Contacts between the two chains:
Residue G46 in chain A interacts with residue L125 in chain B (closest heavy-atom distance 3.5 Å).
Residue A121 in chain A contacts residue I113 in chain B (closest heavy-atom distance 3.9 Å).
Residue R44 in chain A is in contact with residue E33 in chain B (closest heavy-atom distance 3.8 Å).
Residue R42 in chain A interacts with residue L125 in chain B (closest heavy-atom distance 4.2 Å).
Residue V38 in chain A contacts residue L40 in chain B (closest heavy-atom distance 2.9 Å).
Residue V35 in chain A interacts with residue R42 in chain B (closest heavy-atom distance 3.9 Å).
Residue L125 in chain A interacts with residue P106 in chain B (closest heavy-atom distance 3.5 Å).
Residue R44 in chain A is in contact with residue V35 in chain B (closest heavy-atom distance 3.8 Å).
Residue G126 in chain A contacts residue P106 in chain B (closest heavy-atom distance 3.7 Å).
Residue W109 in chain A contacts residue A120 in chain B (closest heavy-atom distance 2.8 Å).
Residue H123 in chain A contacts residue R42 in chain B (closest heavy-atom distance 2.9 Å).
Residue S48 in chain A interacts with residue L125 in chain B (closest heavy-atom distance 3.4 Å).
Residue W109 in chain A contacts residue L125 in chain B (closest heavy-atom distance 3.7 Å).
Residue A120 in chain A contacts residue I113 in chain B (closest heavy-atom distance 3.4 Å).
Residue R44 in chain A interacts with residue K59 in chain B (closest heavy-atom distance 4.2 Å).
Residue F127 in chain A contacts residue S47 in chain B (closest heavy-atom distance 4.3 Å).
Residue R42 in chain A interacts with residue G124 in chain B (closest heavy-atom distance 3.0 Å).
Residue R39 in chain A is in contact with residue R39 in chain B (closest heavy-atom distance 4.3 Å).
Residue R42 in chain A is in contact with residue H123 in chain B (closest heavy-atom distance 2.9 Å).
Residue L125 in chain A is in contact with residue S105 in chain B (closest heavy-atom distance 3.5 Å).
Residue D110 in chain A is in contact with residue A121 in chain B (closest heavy-atom distance 4.4 Å).
Residue T41 in chain A is in contact with residue D37 in chain B (closest heavy-atom distance 3.5 Å).
Residue L125 in chain A interacts with residue W109 in chain B (closest heavy-atom distance 3.8 Å).
Residue P106 in chain A interacts with residue G126 in chain B (closest heavy-atom distance 4.2 Å).
Residue S105 in chain A contacts residue L125 in chain B (closest heavy-atom distance 3.4 Å).
Residue G46 in chain A interacts with residue G126 in chain B (closest heavy-atom distance 2.8 Å).
Residue D37 in chain A interacts with residue L40 in chain B (closest heavy-atom distance 3.6 Å).
Residue I113 in chain A interacts with residue A120 in chain B (closest heavy-atom distance 3.7 Å).
Residue R39 in chain A is in contact with residue V38 in chain B (closest heavy-atom distance 3.4 Å).
Residue L40 in chain A contacts residue V38 in chain B (closest heavy-atom distance 2.8 Å).
Residue V38 in chain A contacts residue R39 in chain B (closest heavy-atom distance 3.4 Å).
Residue I113 in chain A is in contact with residue D117 in chain B (closest heavy-atom distance 3.6 Å).
Residue L125 in chain A is in contact with residue G46 in chain B (closest heavy-atom distance 3.3 Å).
Residue W109 in chain A contacts residue H123 in chain B (closest heavy-atom distance 4.3 Å).
Residue L125 in chain A contacts residue G49 in chain B (closest heavy-atom distance 4.0 Å).
Residue D56 in chain A interacts with residue R44 in chain B (closest heavy-atom distance 2.7 Å).
Residue A120 in chain A interacts with residue W109 in chain B (closest heavy-atom distance 3.0 Å).
Residue G126 in chain A interacts with residue G46 in chain B (closest heavy-atom distance 2.9 Å).
Residue P106 in chain A contacts residue L125 in chain B (closest heavy-atom distance 3.5 Å).
Residue F127 in chain A is in contact with residue P106 in chain B (closest heavy-atom distance 4.0 Å).
Residue L125 in chain A interacts with residue R104 in chain B (closest heavy-atom distance 4.3 Å).
Residue G124 in chain A interacts with residue W109 in chain B (closest heavy-atom distance 3.2 Å).
Residue G126 in chain A contacts residue S47 in chain B (closest heavy-atom distance 4.3 Å).
Residue L125 in chain A is in contact with residue S47 in chain B (closest heavy-atom distance 4.0 Å).
Residue R39 in chain A interacts with residue D37 in chain B (closest heavy-atom distance 3.7 Å).
Residue R44 in chain A interacts with residue V34 in chain B (closest heavy-atom distance 3.5 Å).
Residue G49 in chain A is in contact with residue L125 in chain B (closest heavy-atom distance 4.0 Å).
Residue D37 in chain A is in contact with residue T41 in chain B (closest heavy-atom distance 3.6 Å).
Residue L125 in chain A is in contact with residue S48 in chain B (closest heavy-atom distance 3.5 Å).
Residue L125 in chain A contacts residue M103 in chain B (closest heavy-atom distance 3.6 Å).
Residue L40 in chain A contacts residue D37 in chain B (closest heavy-atom distance 3.6 Å).
Residue L125 in chain A interacts with residue R42 in chain B (closest heavy-atom distance 4.2 Å).
Residue H123 in chain A is in contact with residue W109 in chain B (closest heavy-atom distance 4.2 Å).
Residue V38 in chain A interacts with residue V38 in chain B (closest heavy-atom distance 3.8 Å).
Residue G124 in chain A interacts with residue R42 in chain B (closest heavy-atom distance 2.9 Å).
Residue M103 in chain A interacts with residue L125 in chain B (closest heavy-atom distance 3.8 Å).
Residue R42 in chain A contacts residue V35 in chain B (closest heavy-atom distance 4.0 Å).
Residue W109 in chain A is in contact with residue G124 in chain B (closest heavy-atom distance 3.4 Å).
Residue D117 in chain A contacts residue D117 in chain B (closest heavy-atom distance 3.5 Å).
Residue D117 in chain A contacts residue I113 in chain B (closest heavy-atom distance 3.4 Å).

This data describes a binding interaction between two proteins.

Sequence of chain A:
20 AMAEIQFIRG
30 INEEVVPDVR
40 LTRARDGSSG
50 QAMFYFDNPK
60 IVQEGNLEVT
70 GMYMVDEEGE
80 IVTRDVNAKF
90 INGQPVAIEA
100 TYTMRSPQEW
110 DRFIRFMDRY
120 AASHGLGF

Sequence of chain B:
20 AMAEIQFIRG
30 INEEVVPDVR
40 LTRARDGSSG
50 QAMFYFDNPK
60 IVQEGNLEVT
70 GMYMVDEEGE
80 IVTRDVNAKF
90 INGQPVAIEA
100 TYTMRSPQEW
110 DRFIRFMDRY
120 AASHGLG